Sequence of the second protein:
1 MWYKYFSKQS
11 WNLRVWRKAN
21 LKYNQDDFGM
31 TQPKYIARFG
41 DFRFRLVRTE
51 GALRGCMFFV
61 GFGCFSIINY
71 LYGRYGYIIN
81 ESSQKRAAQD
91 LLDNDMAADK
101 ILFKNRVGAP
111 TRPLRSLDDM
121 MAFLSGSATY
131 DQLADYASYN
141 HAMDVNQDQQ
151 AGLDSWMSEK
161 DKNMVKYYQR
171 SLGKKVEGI

Sequence of the first protein:
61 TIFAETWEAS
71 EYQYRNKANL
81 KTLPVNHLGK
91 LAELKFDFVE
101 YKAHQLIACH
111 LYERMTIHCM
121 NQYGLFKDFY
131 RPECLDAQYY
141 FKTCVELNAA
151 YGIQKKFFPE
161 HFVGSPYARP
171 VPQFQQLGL

Residue-level contacts at the interface:
Residue L153 in the second protein interacts with residue Y101 in the first protein (closest heavy-atom distance 3.6 Å).
Residue L153 in the second protein interacts with residue A103 in the first protein (closest heavy-atom distance 4.4 Å).
Residue A151 in the second protein contacts residue V99 in the first protein (closest heavy-atom distance 4.5 Å).
Residue D148 in the second protein is in contact with residue Y101 in the first protein (closest heavy-atom distance 3.6 Å).
Residue D148 in the second protein contacts residue E100 in the first protein (closest heavy-atom distance 4.7 Å).
Residue D144 in the second protein contacts residue K102 in the first protein (closest heavy-atom distance 3.7 Å).
Residue A151 in the second protein interacts with residue Y101 in the first protein (closest heavy-atom distance 3.5 Å).
Residue D144 in the second protein interacts with residue Q105 in the first protein (closest heavy-atom distance 4.5 Å).
Residue G152 in the second protein interacts with residue Y101 in the first protein (closest heavy-atom distance 4.4 Å).
Residue D148 in the second protein is in contact with residue K102 in the first protein (closest heavy-atom distance 3.0 Å).
Residue D148 in the second protein is in contact with residue A103 in the first protein (closest heavy-atom distance 3.4 Å).
Residue Q147 in the second protein is in contact with residue K102 in the first protein (closest heavy-atom distance 3.6 Å).

This data describes a binding interaction between two proteins.